Sequence of chain B:
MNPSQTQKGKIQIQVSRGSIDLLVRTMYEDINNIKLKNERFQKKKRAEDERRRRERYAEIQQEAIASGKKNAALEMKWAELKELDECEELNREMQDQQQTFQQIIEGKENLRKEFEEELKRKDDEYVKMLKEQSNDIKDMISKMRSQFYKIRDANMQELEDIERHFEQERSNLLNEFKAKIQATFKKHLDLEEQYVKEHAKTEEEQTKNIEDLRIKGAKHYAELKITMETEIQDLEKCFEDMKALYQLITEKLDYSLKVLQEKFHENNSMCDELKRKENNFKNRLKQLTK

Interface contacts:
Residue L84 in chain B is in contact with residue K31 in chain A (closest heavy-atom distance 2.8 Å).
Residue E86 in chain B contacts residue V30 in chain A (closest heavy-atom distance 4.3 Å).
Residue L84 in chain B contacts residue D32 in chain A (closest heavy-atom distance 3.6 Å).
Residue E83 in chain B contacts residue D32 in chain A (closest heavy-atom distance 4.7 Å).
Residue E86 in chain B is in contact with residue K31 in chain A (closest heavy-atom distance 3.7 Å).

Sequence of chain A:
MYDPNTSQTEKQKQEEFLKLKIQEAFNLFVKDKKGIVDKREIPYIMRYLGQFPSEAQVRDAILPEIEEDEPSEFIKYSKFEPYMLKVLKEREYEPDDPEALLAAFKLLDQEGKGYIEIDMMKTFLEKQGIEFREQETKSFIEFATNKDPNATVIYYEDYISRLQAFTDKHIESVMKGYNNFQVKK

These two protein chains interact to form a complex.